Sequence of the first protein:
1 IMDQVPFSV

Contacts between the two chains:
Residue W167 in the second protein interacts with residue I1 in the first protein (closest heavy-atom distance 3.4 Å).
Residue M5 in the second protein is in contact with residue I1 in the first protein (closest heavy-atom distance 3.3 Å).
Residue T73 in the second protein interacts with residue V5 in the first protein (closest heavy-atom distance 4.4 Å).
Residue H114 in the second protein is in contact with residue D3 in the first protein (closest heavy-atom distance 4.6 Å).
Residue L156 in the second protein contacts residue D3 in the first protein (closest heavy-atom distance 3.3 Å).
Residue T163 in the second protein interacts with residue I1 in the first protein (closest heavy-atom distance 3.6 Å).
Residue V67 in the second protein interacts with residue M2 in the first protein (closest heavy-atom distance 3.7 Å).
Residue K146 in the second protein contacts residue V9 in the first protein (closest heavy-atom distance 3.9 Å).
Residue R97 in the second protein is in contact with residue F7 in the first protein (closest heavy-atom distance 3.5 Å).
Residue E63 in the second protein is in contact with residue M2 in the first protein (closest heavy-atom distance 3.0 Å).
Residue Y171 in the second protein is in contact with residue I1 in the first protein (closest heavy-atom distance 2.7 Å).
Residue Y159 in the second protein interacts with residue D3 in the first protein (closest heavy-atom distance 3.3 Å).
Residue T80 in the second protein is in contact with residue V9 in the first protein (closest heavy-atom distance 3.7 Å).
Residue W147 in the second protein contacts residue V9 in the first protein (closest heavy-atom distance 3.5 Å).
Residue K66 in the second protein contacts residue I1 in the first protein (closest heavy-atom distance 3.4 Å).
Residue A69 in the second protein is in contact with residue V5 in the first protein (closest heavy-atom distance 4.1 Å).
Residue Y84 in the second protein contacts residue V9 in the first protein (closest heavy-atom distance 3.2 Å).
Residue Q155 in the second protein contacts residue Q4 in the first protein (closest heavy-atom distance 2.8 Å).
Residue Q155 in the second protein interacts with residue D3 in the first protein (closest heavy-atom distance 4.8 Å).
Residue W147 in the second protein is in contact with residue S8 in the first protein (closest heavy-atom distance 3.5 Å).
Residue A150 in the second protein contacts residue F7 in the first protein (closest heavy-atom distance 4.3 Å).
Residue Y159 in the second protein contacts residue I1 in the first protein (closest heavy-atom distance 2.4 Å).
Residue D77 in the second protein contacts residue S8 in the first protein (closest heavy-atom distance 3.4 Å).
Residue V76 in the second protein is in contact with residue S8 in the first protein (closest heavy-atom distance 3.9 Å).
Residue D77 in the second protein is in contact with residue F7 in the first protein (closest heavy-atom distance 4.5 Å).
Residue Y159 in the second protein interacts with residue M2 in the first protein (closest heavy-atom distance 3.5 Å).
Residue V152 in the second protein interacts with residue F7 in the first protein (closest heavy-atom distance 3.6 Å).
Residue L81 in the second protein contacts residue V9 in the first protein (closest heavy-atom distance 4.2 Å).
Residue T73 in the second protein interacts with residue F7 in the first protein (closest heavy-atom distance 4.1 Å).
Residue Y99 in the second protein contacts residue M2 in the first protein (closest heavy-atom distance 3.9 Å).
Residue D77 in the second protein contacts residue V9 in the first protein (closest heavy-atom distance 3.0 Å).
Residue Y116 in the second protein is in contact with residue V9 in the first protein (closest heavy-atom distance 4.1 Å).
Residue E63 in the second protein interacts with residue I1 in the first protein (closest heavy-atom distance 3.3 Å).
Residue Y99 in the second protein contacts residue D3 in the first protein (closest heavy-atom distance 3.1 Å).
Residue H70 in the second protein is in contact with residue P6 in the first protein (closest heavy-atom distance 3.4 Å).
Residue M45 in the second protein is in contact with residue M2 in the first protein (closest heavy-atom distance 3.8 Å).
Residue Y7 in the second protein interacts with residue I1 in the first protein (closest heavy-atom distance 3.3 Å).
Residue K66 in the second protein interacts with residue M2 in the first protein (closest heavy-atom distance 2.8 Å).
Residue R97 in the second protein is in contact with residue P6 in the first protein (closest heavy-atom distance 3.6 Å).
Residue Y59 in the second protein interacts with residue I1 in the first protein (closest heavy-atom distance 3.6 Å).
Residue T143 in the second protein contacts residue V9 in the first protein (closest heavy-atom distance 3.1 Å).
Residue T73 in the second protein is in contact with residue S8 in the first protein (closest heavy-atom distance 3.8 Å).
Residue K66 in the second protein interacts with residue D3 in the first protein (closest heavy-atom distance 3.5 Å).
Residue Y123 in the second protein is in contact with residue V9 in the first protein (closest heavy-atom distance 4.5 Å).
Residue W147 in the second protein interacts with residue F7 in the first protein (closest heavy-atom distance 3.5 Å).
Residue T73 in the second protein interacts with residue P6 in the first protein (closest heavy-atom distance 4.0 Å).
Residue F9 in the second protein contacts residue M2 in the first protein (closest heavy-atom distance 3.8 Å).
Residue Y7 in the second protein interacts with residue M2 in the first protein (closest heavy-atom distance 3.5 Å).
Residue K146 in the second protein is in contact with residue S8 in the first protein (closest heavy-atom distance 4.0 Å).
Residue K66 in the second protein is in contact with residue V5 in the first protein (closest heavy-atom distance 4.6 Å).

Sequence of the second protein:
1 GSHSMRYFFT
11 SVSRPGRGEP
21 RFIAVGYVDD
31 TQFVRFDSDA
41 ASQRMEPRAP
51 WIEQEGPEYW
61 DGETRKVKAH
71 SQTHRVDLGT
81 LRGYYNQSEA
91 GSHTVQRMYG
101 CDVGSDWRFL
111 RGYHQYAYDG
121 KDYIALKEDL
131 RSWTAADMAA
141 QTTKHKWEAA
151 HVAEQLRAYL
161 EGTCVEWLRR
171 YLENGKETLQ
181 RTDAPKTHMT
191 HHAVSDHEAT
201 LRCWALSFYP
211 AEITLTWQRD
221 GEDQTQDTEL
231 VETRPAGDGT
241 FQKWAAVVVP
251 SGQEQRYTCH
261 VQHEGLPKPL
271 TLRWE

These two protein chains interact to form a complex.